These two protein chains interact to form a complex.

Sequence of protein 2:
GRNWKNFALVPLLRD

Sequence of protein 1:
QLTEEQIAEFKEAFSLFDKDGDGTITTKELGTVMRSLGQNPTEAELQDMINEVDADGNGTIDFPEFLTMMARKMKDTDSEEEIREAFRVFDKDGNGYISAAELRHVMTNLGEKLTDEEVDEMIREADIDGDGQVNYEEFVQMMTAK

Residue-level contacts at the interface:
Residue E48 in protein 1 is in contact with residue R33 in protein 2 (closest heavy-atom distance 2.7 Å).
Residue E85 in protein 1 is in contact with residue L31 in protein 2 (closest heavy-atom distance 3.2 Å).
Residue K149 in protein 1 is in contact with residue K24 in protein 2 (closest heavy-atom distance 3.4 Å).
Residue E124 in protein 1 contacts residue G20 in protein 2 (closest heavy-atom distance 2.8 Å).
Residue M37 in protein 1 contacts residue R33 in protein 2 (closest heavy-atom distance 3.2 Å).
Residue R127 in protein 1 is in contact with residue G20 in protein 2 (closest heavy-atom distance 3.9 Å).
Residue F13 in protein 1 is in contact with residue N25 in protein 2 (closest heavy-atom distance 3.6 Å).
Residue F93 in protein 1 interacts with residue A27 in protein 2 (closest heavy-atom distance 3.7 Å).
Residue N43 in protein 1 contacts residue R33 in protein 2 (closest heavy-atom distance 3.3 Å).
Residue E128 in protein 1 interacts with residue N22 in protein 2 (closest heavy-atom distance 3.9 Å).
Residue K76 in protein 1 is in contact with residue D34 in protein 2 (closest heavy-atom distance 3.3 Å).
Residue T80 in protein 1 interacts with residue L31 in protein 2 (closest heavy-atom distance 4.1 Å).
Residue E128 in protein 1 contacts residue G20 in protein 2 (closest heavy-atom distance 3.2 Å).
Residue M52 in protein 1 contacts residue L32 in protein 2 (closest heavy-atom distance 4.0 Å).
Residue E128 in protein 1 is in contact with residue R21 in protein 2 (closest heavy-atom distance 3.5 Å).
Residue V137 in protein 1 contacts residue W23 in protein 2 (closest heavy-atom distance 3.7 Å).
Residue I126 in protein 1 contacts residue W23 in protein 2 (closest heavy-atom distance 4.0 Å).
Residue M145 in protein 1 contacts residue K24 in protein 2 (closest heavy-atom distance 3.8 Å).
Residue V92 in protein 1 is in contact with residue P30 in protein 2 (closest heavy-atom distance 3.9 Å).
Residue E12 in protein 1 is in contact with residue N22 in protein 2 (closest heavy-atom distance 3.5 Å).
Residue M146 in protein 1 interacts with residue L28 in protein 2 (closest heavy-atom distance 3.8 Å).
Residue E15 in protein 1 interacts with residue F26 in protein 2 (closest heavy-atom distance 3.7 Å).
Residue Q42 in protein 1 is in contact with residue P30 in protein 2 (closest heavy-atom distance 3.0 Å).
Residue E124 in protein 1 interacts with residue R21 in protein 2 (closest heavy-atom distance 3.4 Å).
Residue M73 in protein 1 contacts residue N25 in protein 2 (closest heavy-atom distance 3.4 Å).
Residue Q42 in protein 1 contacts residue R33 in protein 2 (closest heavy-atom distance 3.9 Å).
Residue A129 in protein 1 contacts residue W23 in protein 2 (closest heavy-atom distance 3.9 Å).
Residue M145 in protein 1 is in contact with residue A27 in protein 2 (closest heavy-atom distance 3.9 Å).
Residue M125 in protein 1 contacts residue R21 in protein 2 (closest heavy-atom distance 3.6 Å).
Residue T80 in protein 1 interacts with residue L28 in protein 2 (closest heavy-atom distance 3.9 Å).
Residue E121 in protein 1 contacts residue R21 in protein 2 (closest heavy-atom distance 3.9 Å).
Residue M73 in protein 1 contacts residue L32 in protein 2 (closest heavy-atom distance 3.9 Å).
Residue F20 in protein 1 contacts residue L32 in protein 2 (closest heavy-atom distance 3.7 Å).
Residue M77 in protein 1 interacts with residue L28 in protein 2 (closest heavy-atom distance 3.4 Å).
Residue E12 in protein 1 interacts with residue N25 in protein 2 (closest heavy-atom distance 3.6 Å).
Residue A16 in protein 1 is in contact with residue N25 in protein 2 (closest heavy-atom distance 3.8 Å).
Residue A89 in protein 1 is in contact with residue A27 in protein 2 (closest heavy-atom distance 3.6 Å).
Residue M77 in protein 1 is in contact with residue N25 in protein 2 (closest heavy-atom distance 3.5 Å).
Residue M146 in protein 1 contacts residue A27 in protein 2 (closest heavy-atom distance 3.5 Å).
Residue M72 in protein 1 is in contact with residue L32 in protein 2 (closest heavy-atom distance 4.0 Å).
Residue M146 in protein 1 interacts with residue K24 in protein 2 (closest heavy-atom distance 3.4 Å).
Residue M125 in protein 1 interacts with residue W23 in protein 2 (closest heavy-atom distance 3.5 Å).
Residue L40 in protein 1 contacts residue V29 in protein 2 (closest heavy-atom distance 3.5 Å).
Residue L19 in protein 1 interacts with residue F26 in protein 2 (closest heavy-atom distance 3.7 Å).
Residue K76 in protein 1 is in contact with residue L32 in protein 2 (closest heavy-atom distance 3.9 Å).
Residue A89 in protein 1 contacts residue L31 in protein 2 (closest heavy-atom distance 3.9 Å).
Residue F20 in protein 1 is in contact with residue V29 in protein 2 (closest heavy-atom distance 3.9 Å).
Residue F93 in protein 1 is in contact with residue W23 in protein 2 (closest heavy-atom distance 3.7 Å).
Residue I101 in protein 1 interacts with residue W23 in protein 2 (closest heavy-atom distance 3.8 Å).
Residue P44 in protein 1 interacts with residue R33 in protein 2 (closest heavy-atom distance 3.1 Å).
Residue E88 in protein 1 interacts with residue P30 in protein 2 (closest heavy-atom distance 3.8 Å).
Residue K76 in protein 1 contacts residue L31 in protein 2 (closest heavy-atom distance 3.3 Å).
Residue M110 in protein 1 interacts with residue F26 in protein 2 (closest heavy-atom distance 4.0 Å).
Residue V36 in protein 1 contacts residue V29 in protein 2 (closest heavy-atom distance 3.8 Å).
Residue M77 in protein 1 contacts residue K24 in protein 2 (closest heavy-atom distance 3.7 Å).
Residue E15 in protein 1 interacts with residue R21 in protein 2 (closest heavy-atom distance 3.9 Å).
Residue L106 in protein 1 is in contact with residue W23 in protein 2 (closest heavy-atom distance 3.8 Å).
Residue M145 in protein 1 is in contact with residue W23 in protein 2 (closest heavy-atom distance 3.8 Å).
Residue E115 in protein 1 is in contact with residue F26 in protein 2 (closest heavy-atom distance 3.8 Å).
Residue F142 in protein 1 interacts with residue A27 in protein 2 (closest heavy-atom distance 3.7 Å).